This data describes a binding interaction between two proteins.

Sequence of chain A:
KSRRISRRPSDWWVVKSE

Contacts between the two chains:
Residue H110 in chain B is in contact with residue S107 in chain A (closest heavy-atom distance 3.1 Å).
Residue H110 in chain B is in contact with residue R109 in chain A (closest heavy-atom distance 3.4 Å).
Residue L107 in chain B interacts with residue R109 in chain A (closest heavy-atom distance 4.1 Å).
Residue E106 in chain B interacts with residue I110 in chain A (closest heavy-atom distance 4.3 Å).
Residue E106 in chain B interacts with residue R109 in chain A (closest heavy-atom distance 3.2 Å).
Residue H110 in chain B contacts residue R108 in chain A (closest heavy-atom distance 4.2 Å).

Sequence of chain B:
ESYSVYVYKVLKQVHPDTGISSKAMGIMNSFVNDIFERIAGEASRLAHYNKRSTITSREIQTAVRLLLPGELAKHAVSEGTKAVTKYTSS